Interface contacts:
Residue E151 in protein 2 interacts with residue T6 in protein 1 (closest heavy-atom distance 3.7 Å).
Residue I72 in protein 2 interacts with residue I8 in protein 1 (closest heavy-atom distance 3.9 Å).
Residue N76 in protein 2 interacts with residue L9 in protein 1 (closest heavy-atom distance 2.7 Å).
Residue T162 in protein 2 contacts residue V1 in protein 1 (closest heavy-atom distance 4.0 Å).
Residue W96 in protein 2 is in contact with residue M2 in protein 1 (closest heavy-atom distance 4.4 Å).
Residue F115 in protein 2 is in contact with residue L7 in protein 1 (closest heavy-atom distance 3.6 Å).
Residue Y58 in protein 2 interacts with residue V1 in protein 1 (closest heavy-atom distance 3.6 Å).
Residue I72 in protein 2 is in contact with residue L7 in protein 1 (closest heavy-atom distance 3.4 Å).
Residue H98 in protein 2 contacts residue V1 in protein 1 (closest heavy-atom distance 4.7 Å).
Residue H8 in protein 2 is in contact with residue M2 in protein 1 (closest heavy-atom distance 3.5 Å).
Residue Y6 in protein 2 contacts residue V1 in protein 1 (closest heavy-atom distance 3.2 Å).
Residue Q155 in protein 2 interacts with residue A3 in protein 1 (closest heavy-atom distance 3.9 Å).
Residue K145 in protein 2 contacts residue I8 in protein 1 (closest heavy-atom distance 3.9 Å).
Residue T69 in protein 2 contacts residue T6 in protein 1 (closest heavy-atom distance 3.5 Å).
Residue F115 in protein 2 contacts residue L9 in protein 1 (closest heavy-atom distance 4.8 Å).
Residue Y122 in protein 2 interacts with residue L9 in protein 1 (closest heavy-atom distance 3.9 Å).
Residue L80 in protein 2 is in contact with residue L9 in protein 1 (closest heavy-atom distance 3.9 Å).
Residue V75 in protein 2 is in contact with residue I8 in protein 1 (closest heavy-atom distance 4.9 Å).
Residue Y158 in protein 2 contacts residue P4 in protein 1 (closest heavy-atom distance 3.8 Å).
Residue K145 in protein 2 contacts residue L9 in protein 1 (closest heavy-atom distance 4.2 Å).
Residue H154 in protein 2 is in contact with residue R5 in protein 1 (closest heavy-atom distance 3.5 Å).
Residue E151 in protein 2 interacts with residue R5 in protein 1 (closest heavy-atom distance 2.9 Å).
Residue H98 in protein 2 contacts residue M2 in protein 1 (closest heavy-atom distance 3.7 Å).
Residue Q155 in protein 2 is in contact with residue T6 in protein 1 (closest heavy-atom distance 4.3 Å).
Residue T69 in protein 2 contacts residue M2 in protein 1 (closest heavy-atom distance 3.3 Å).
Residue I72 in protein 2 contacts residue T6 in protein 1 (closest heavy-atom distance 4.7 Å).
Residue S23 in protein 2 contacts residue M2 in protein 1 (closest heavy-atom distance 4.8 Å).
Residue Y158 in protein 2 interacts with residue M2 in protein 1 (closest heavy-atom distance 3.7 Å).
Residue E62 in protein 2 interacts with residue V1 in protein 1 (closest heavy-atom distance 3.3 Å).
Residue W166 in protein 2 is in contact with residue V1 in protein 1 (closest heavy-atom distance 3.6 Å).
Residue A66 in protein 2 interacts with residue M2 in protein 1 (closest heavy-atom distance 3.8 Å).
Residue W132 in protein 2 interacts with residue L7 in protein 1 (closest heavy-atom distance 3.5 Å).
Residue S65 in protein 2 contacts residue A3 in protein 1 (closest heavy-atom distance 4.7 Å).
Residue Y170 in protein 2 is in contact with residue V1 in protein 1 (closest heavy-atom distance 2.7 Å).
Residue L94 in protein 2 contacts residue L9 in protein 1 (closest heavy-atom distance 4.1 Å).
Residue M44 in protein 2 contacts residue M2 in protein 1 (closest heavy-atom distance 4.2 Å).
Residue S65 in protein 2 contacts residue M2 in protein 1 (closest heavy-atom distance 4.0 Å).
Residue S142 in protein 2 is in contact with residue L9 in protein 1 (closest heavy-atom distance 2.7 Å).
Residue F115 in protein 2 contacts residue T6 in protein 1 (closest heavy-atom distance 3.6 Å).
Residue E151 in protein 2 interacts with residue L7 in protein 1 (closest heavy-atom distance 3.5 Å).
Residue T69 in protein 2 interacts with residue A3 in protein 1 (closest heavy-atom distance 4.5 Å).
Residue W96 in protein 2 is in contact with residue R5 in protein 1 (closest heavy-atom distance 3.5 Å).
Residue L123 in protein 2 interacts with residue L7 in protein 1 (closest heavy-atom distance 3.6 Å).
Residue N76 in protein 2 contacts residue I8 in protein 1 (closest heavy-atom distance 3.5 Å).
Residue H98 in protein 2 contacts residue A3 in protein 1 (closest heavy-atom distance 3.3 Å).
Residue T79 in protein 2 is in contact with residue L9 in protein 1 (closest heavy-atom distance 3.6 Å).
Residue S65 in protein 2 interacts with residue P4 in protein 1 (closest heavy-atom distance 4.3 Å).
Residue W96 in protein 2 contacts residue T6 in protein 1 (closest heavy-atom distance 3.2 Å).
Residue Y83 in protein 2 interacts with residue L9 in protein 1 (closest heavy-atom distance 2.7 Å).
Residue Y6 in protein 2 interacts with residue M2 in protein 1 (closest heavy-atom distance 3.3 Å).
Residue Y158 in protein 2 contacts residue V1 in protein 1 (closest heavy-atom distance 2.5 Å).
Residue L123 in protein 2 contacts residue L9 in protein 1 (closest heavy-atom distance 4.1 Å).
Residue Y158 in protein 2 is in contact with residue A3 in protein 1 (closest heavy-atom distance 3.6 Å).
Residue L4 in protein 2 contacts residue V1 in protein 1 (closest heavy-atom distance 4.1 Å).
Residue E62 in protein 2 is in contact with residue M2 in protein 1 (closest heavy-atom distance 3.2 Å).
Residue S146 in protein 2 interacts with residue L7 in protein 1 (closest heavy-atom distance 3.4 Å).
Residue W96 in protein 2 interacts with residue A3 in protein 1 (closest heavy-atom distance 3.4 Å).
Residue N76 in protein 2 is in contact with residue L7 in protein 1 (closest heavy-atom distance 2.9 Å).
Residue F73 in protein 2 is in contact with residue T6 in protein 1 (closest heavy-atom distance 3.2 Å).
Residue Q155 in protein 2 interacts with residue R5 in protein 1 (closest heavy-atom distance 2.6 Å).

Sequence of protein 2:
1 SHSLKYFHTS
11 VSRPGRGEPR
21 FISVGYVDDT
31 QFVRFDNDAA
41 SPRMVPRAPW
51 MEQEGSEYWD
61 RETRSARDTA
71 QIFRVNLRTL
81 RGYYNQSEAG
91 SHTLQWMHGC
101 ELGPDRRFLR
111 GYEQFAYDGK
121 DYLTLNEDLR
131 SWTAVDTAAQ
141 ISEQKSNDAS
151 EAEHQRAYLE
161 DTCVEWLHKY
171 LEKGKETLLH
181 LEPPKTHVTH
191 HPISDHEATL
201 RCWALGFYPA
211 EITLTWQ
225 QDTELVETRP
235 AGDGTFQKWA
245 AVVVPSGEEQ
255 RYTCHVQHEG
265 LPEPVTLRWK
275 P

Sequence of protein 1:
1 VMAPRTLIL

These two protein chains interact to form a complex.